Sequence of chain A:
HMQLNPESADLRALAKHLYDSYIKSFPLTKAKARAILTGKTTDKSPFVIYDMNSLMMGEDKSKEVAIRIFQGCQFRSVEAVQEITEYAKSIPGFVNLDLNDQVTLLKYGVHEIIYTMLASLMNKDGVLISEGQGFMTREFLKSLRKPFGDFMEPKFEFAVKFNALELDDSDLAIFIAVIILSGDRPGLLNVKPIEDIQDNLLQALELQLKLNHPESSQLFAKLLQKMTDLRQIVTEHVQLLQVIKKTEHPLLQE

Contacts between the two chains:
Residue Q96 in chain A is in contact with residue A15 in chain B (closest heavy-atom distance 4.3 Å).
Residue K121 in chain A interacts with residue L8 in chain B (closest heavy-atom distance 3.4 Å).
Residue F108 in chain A is in contact with residue L16 in chain B (closest heavy-atom distance 4.1 Å).
Residue V117 in chain A is in contact with residue I12 in chain B (closest heavy-atom distance 4.2 Å).
Residue V117 in chain A contacts residue R13 in chain B (closest heavy-atom distance 3.9 Å).
Residue Q96 in chain A interacts with residue I11 in chain B (closest heavy-atom distance 3.9 Å).
Residue V117 in chain A is in contact with residue E9 in chain B (closest heavy-atom distance 3.9 Å).
Residue L271 in chain A contacts residue I11 in chain B (closest heavy-atom distance 3.6 Å).
Residue L270 in chain A contacts residue I11 in chain B (closest heavy-atom distance 4.8 Å).
Residue Q116 in chain A interacts with residue L16 in chain B (closest heavy-atom distance 3.7 Å).
Residue K103 in chain A contacts residue A15 in chain B (closest heavy-atom distance 2.5 Å).
Residue L271 in chain A interacts with residue G7 in chain B (closest heavy-atom distance 3.7 Å).
Residue V124 in chain A is in contact with residue L8 in chain B (closest heavy-atom distance 4.1 Å).
Residue L120 in chain A contacts residue I12 in chain B (closest heavy-atom distance 3.7 Å).
Residue K103 in chain A is in contact with residue L16 in chain B (closest heavy-atom distance 3.5 Å).
Residue V124 in chain A is in contact with residue I12 in chain B (closest heavy-atom distance 4.7 Å).
Residue V95 in chain A contacts residue I11 in chain B (closest heavy-atom distance 3.9 Å).
Residue E100 in chain A is in contact with residue A15 in chain B (closest heavy-atom distance 4.0 Å).
Residue N114 in chain A interacts with residue R13 in chain B (closest heavy-atom distance 3.5 Å).
Residue L113 in chain A interacts with residue R13 in chain B (closest heavy-atom distance 4.1 Å).
Residue H125 in chain A interacts with residue L8 in chain B (closest heavy-atom distance 4.2 Å).
Residue T99 in chain A contacts residue A15 in chain B (closest heavy-atom distance 3.6 Å).
Residue V95 in chain A contacts residue L8 in chain B (closest heavy-atom distance 3.8 Å).
Residue T99 in chain A interacts with residue L16 in chain B (closest heavy-atom distance 3.6 Å).
Residue V92 in chain A interacts with residue I11 in chain B (closest heavy-atom distance 4.0 Å).
Residue V117 in chain A contacts residue L16 in chain B (closest heavy-atom distance 3.9 Å).
Residue L120 in chain A is in contact with residue L16 in chain B (closest heavy-atom distance 4.2 Å).
Residue L113 in chain A contacts residue L16 in chain B (closest heavy-atom distance 4.1 Å).
Residue T99 in chain A interacts with residue I12 in chain B (closest heavy-atom distance 3.9 Å).
Residue V95 in chain A interacts with residue I12 in chain B (closest heavy-atom distance 3.6 Å).
Residue K121 in chain A is in contact with residue E9 in chain B (closest heavy-atom distance 3.2 Å).
Residue K121 in chain A is in contact with residue I12 in chain B (closest heavy-atom distance 3.5 Å).
Residue L270 in chain A is in contact with residue K14 in chain B (closest heavy-atom distance 3.1 Å).
Residue K103 in chain A interacts with residue M17 in chain B (closest heavy-atom distance 3.9 Å).

This data describes a binding interaction between two proteins.

Sequence of chain B:
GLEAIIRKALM